Sequence of the first protein:
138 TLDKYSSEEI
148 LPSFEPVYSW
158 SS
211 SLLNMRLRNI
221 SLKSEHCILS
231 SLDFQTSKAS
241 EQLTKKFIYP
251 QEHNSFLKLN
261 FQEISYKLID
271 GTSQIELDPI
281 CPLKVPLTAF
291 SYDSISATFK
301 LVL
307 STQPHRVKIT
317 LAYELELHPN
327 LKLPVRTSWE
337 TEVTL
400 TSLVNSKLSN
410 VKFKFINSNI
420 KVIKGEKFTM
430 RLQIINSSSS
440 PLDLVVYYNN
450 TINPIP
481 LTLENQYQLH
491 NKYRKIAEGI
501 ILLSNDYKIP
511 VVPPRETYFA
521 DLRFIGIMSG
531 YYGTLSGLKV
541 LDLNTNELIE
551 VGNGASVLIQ

The following describes two proteins that form a bound complex.

Sequence of the second protein:
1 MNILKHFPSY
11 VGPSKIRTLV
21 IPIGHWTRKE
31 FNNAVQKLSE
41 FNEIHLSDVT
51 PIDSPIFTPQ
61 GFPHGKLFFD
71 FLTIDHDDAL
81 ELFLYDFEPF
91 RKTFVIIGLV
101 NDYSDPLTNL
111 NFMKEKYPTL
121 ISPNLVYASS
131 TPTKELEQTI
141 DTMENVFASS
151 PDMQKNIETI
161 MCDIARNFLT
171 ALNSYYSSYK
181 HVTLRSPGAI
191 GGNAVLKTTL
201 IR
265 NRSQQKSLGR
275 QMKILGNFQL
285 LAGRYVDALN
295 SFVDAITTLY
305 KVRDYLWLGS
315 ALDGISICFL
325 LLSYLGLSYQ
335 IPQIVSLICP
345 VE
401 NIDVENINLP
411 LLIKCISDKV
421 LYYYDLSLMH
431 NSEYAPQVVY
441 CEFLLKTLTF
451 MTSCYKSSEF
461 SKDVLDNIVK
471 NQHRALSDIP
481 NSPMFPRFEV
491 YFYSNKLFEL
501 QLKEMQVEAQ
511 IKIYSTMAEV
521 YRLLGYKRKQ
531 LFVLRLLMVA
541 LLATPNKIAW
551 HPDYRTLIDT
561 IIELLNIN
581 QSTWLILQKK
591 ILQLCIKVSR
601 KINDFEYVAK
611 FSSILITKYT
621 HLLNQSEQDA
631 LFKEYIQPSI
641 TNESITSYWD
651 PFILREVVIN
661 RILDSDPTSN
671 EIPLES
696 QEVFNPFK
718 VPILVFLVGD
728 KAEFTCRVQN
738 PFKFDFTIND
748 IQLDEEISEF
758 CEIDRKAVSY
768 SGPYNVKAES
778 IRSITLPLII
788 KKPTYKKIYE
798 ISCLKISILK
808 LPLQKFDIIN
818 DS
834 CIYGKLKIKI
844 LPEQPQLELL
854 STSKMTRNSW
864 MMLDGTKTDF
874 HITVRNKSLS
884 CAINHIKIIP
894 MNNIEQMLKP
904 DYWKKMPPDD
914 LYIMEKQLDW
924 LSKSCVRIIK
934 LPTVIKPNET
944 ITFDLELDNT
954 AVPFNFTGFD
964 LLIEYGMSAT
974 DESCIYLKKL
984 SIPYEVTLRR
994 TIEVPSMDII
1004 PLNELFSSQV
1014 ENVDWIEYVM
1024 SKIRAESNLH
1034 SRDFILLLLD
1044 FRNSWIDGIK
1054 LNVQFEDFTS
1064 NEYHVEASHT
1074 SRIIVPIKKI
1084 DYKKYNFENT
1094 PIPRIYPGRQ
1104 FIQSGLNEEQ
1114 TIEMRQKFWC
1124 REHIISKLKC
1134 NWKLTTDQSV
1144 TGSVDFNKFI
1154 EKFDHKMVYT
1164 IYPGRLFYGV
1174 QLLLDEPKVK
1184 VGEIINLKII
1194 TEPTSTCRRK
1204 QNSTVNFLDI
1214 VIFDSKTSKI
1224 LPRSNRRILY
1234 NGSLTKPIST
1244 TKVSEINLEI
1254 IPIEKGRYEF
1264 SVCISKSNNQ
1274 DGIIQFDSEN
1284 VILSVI

Contacts between the two chains:
Residue C1266 in the second protein contacts residue Y487 in the first protein (closest heavy-atom distance 3.7 Å).
Residue N1006 in the second protein contacts residue M528 in the first protein (closest heavy-atom distance 3.2 Å).
Residue N1006 in the second protein is in contact with residue E498 in the first protein (closest heavy-atom distance 3.0 Å).
Residue I1003 in the second protein contacts residue N449 in the first protein (closest heavy-atom distance 3.4 Å).
Residue R1075 in the second protein contacts residue L502 in the first protein (closest heavy-atom distance 3.5 Å).
Residue F1279 in the second protein interacts with residue Q486 in the first protein (closest heavy-atom distance 3.7 Å).
Residue P1004 in the second protein is in contact with residue E498 in the first protein (closest heavy-atom distance 3.5 Å).
Residue V1016 in the second protein is in contact with residue K426 in the first protein (closest heavy-atom distance 4.0 Å).
Residue K1222 in the second protein interacts with residue Q488 in the first protein (closest heavy-atom distance 3.6 Å).
Residue W1018 in the second protein contacts residue I527 in the first protein (closest heavy-atom distance 3.8 Å).
Residue W1018 in the second protein contacts residue I525 in the first protein (closest heavy-atom distance 4.1 Å).
Residue I1019 in the second protein interacts with residue G424 in the first protein (closest heavy-atom distance 4.3 Å).
Residue V1265 in the second protein interacts with residue Y487 in the first protein (closest heavy-atom distance 3.4 Å).
Residue S1221 in the second protein is in contact with residue N491 in the first protein (closest heavy-atom distance 3.8 Å).
Residue I1077 in the second protein is in contact with residue L503 in the first protein (closest heavy-atom distance 3.7 Å).
Residue F1216 in the second protein interacts with residue Q488 in the first protein (closest heavy-atom distance 3.6 Å).
Residue R1075 in the second protein interacts with residue N505 in the first protein (closest heavy-atom distance 3.3 Å).
Residue F1009 in the second protein is in contact with residue G424 in the first protein (closest heavy-atom distance 4.2 Å).
Residue K1159 in the second protein interacts with residue N449 in the first protein (closest heavy-atom distance 3.2 Å).
Residue S1281 in the second protein interacts with residue R494 in the first protein (closest heavy-atom distance 3.7 Å).
Residue F1009 in the second protein interacts with residue K423 in the first protein (closest heavy-atom distance 3.7 Å).
Residue V1214 in the second protein is in contact with residue L483 in the first protein (closest heavy-atom distance 4.2 Å).
Residue R1075 in the second protein interacts with residue L503 in the first protein (closest heavy-atom distance 3.5 Å).
Residue Q1273 in the second protein is in contact with residue L483 in the first protein (closest heavy-atom distance 4.2 Å).
Residue D1280 in the second protein contacts residue Y487 in the first protein (closest heavy-atom distance 3.5 Å).
Residue E1007 in the second protein interacts with residue I527 in the first protein (closest heavy-atom distance 4.4 Å).
Residue F1216 in the second protein is in contact with residue Y487 in the first protein (closest heavy-atom distance 3.4 Å).
Residue S1221 in the second protein contacts residue Q488 in the first protein (closest heavy-atom distance 3.6 Å).
Residue F1279 in the second protein is in contact with residue Y487 in the first protein (closest heavy-atom distance 3.4 Å).
Residue K1159 in the second protein contacts residue T450 in the first protein (closest heavy-atom distance 4.0 Å).
Residue V1013 in the second protein contacts residue E425 in the first protein (closest heavy-atom distance 4.2 Å).
Residue R1075 in the second protein is in contact with residue N449 in the first protein (closest heavy-atom distance 4.4 Å).
Residue D1212 in the second protein is in contact with residue L483 in the first protein (closest heavy-atom distance 3.0 Å).
Residue S1264 in the second protein is in contact with residue Y487 in the first protein (closest heavy-atom distance 2.2 Å).
Residue N1006 in the second protein contacts residue R494 in the first protein (closest heavy-atom distance 3.4 Å).
Residue E1262 in the second protein is in contact with residue R494 in the first protein (closest heavy-atom distance 4.0 Å).
Residue I1223 in the second protein contacts residue E484 in the first protein (closest heavy-atom distance 3.1 Å).
Residue F1279 in the second protein contacts residue H490 in the first protein (closest heavy-atom distance 3.3 Å).
Residue Q1012 in the second protein is in contact with residue I422 in the first protein (closest heavy-atom distance 4.3 Å).
Residue V1013 in the second protein contacts residue K423 in the first protein (closest heavy-atom distance 3.5 Å).
Residue E1007 in the second protein contacts residue K423 in the first protein (closest heavy-atom distance 3.5 Å).
Residue I1003 in the second protein is in contact with residue I501 in the first protein (closest heavy-atom distance 3.2 Å).
Residue V1013 in the second protein interacts with residue G424 in the first protein (closest heavy-atom distance 3.2 Å).
Residue I1077 in the second protein interacts with residue I501 in the first protein (closest heavy-atom distance 3.7 Å).
Residue D1001 in the second protein contacts residue N449 in the first protein (closest heavy-atom distance 3.5 Å).
Residue I1223 in the second protein interacts with residue Q488 in the first protein (closest heavy-atom distance 3.3 Å).
Residue V1214 in the second protein interacts with residue Y487 in the first protein (closest heavy-atom distance 3.6 Å).
Residue F1216 in the second protein is in contact with residue N491 in the first protein (closest heavy-atom distance 3.3 Å).
Residue F1009 in the second protein is in contact with residue I527 in the first protein (closest heavy-atom distance 4.1 Å).
Residue F1279 in the second protein is in contact with residue I454 in the first protein (closest heavy-atom distance 4.0 Å).
Residue I1276 in the second protein contacts residue Q486 in the first protein (closest heavy-atom distance 3.3 Å).
Residue N1283 in the second protein is in contact with residue R494 in the first protein (closest heavy-atom distance 4.2 Å).
Residue Q1273 in the second protein interacts with residue T482 in the first protein (closest heavy-atom distance 4.2 Å).
Residue E1007 in the second protein is in contact with residue S529 in the first protein (closest heavy-atom distance 3.1 Å).
Residue S1221 in the second protein contacts residue K495 in the first protein (closest heavy-atom distance 4.2 Å).
Residue L1008 in the second protein interacts with residue K423 in the first protein (closest heavy-atom distance 3.2 Å).
Residue E1262 in the second protein interacts with residue N491 in the first protein (closest heavy-atom distance 3.8 Å).
Residue S1268 in the second protein interacts with residue L483 in the first protein (closest heavy-atom distance 4.4 Å).
Residue E1007 in the second protein is in contact with residue M528 in the first protein (closest heavy-atom distance 4.1 Å).
Residue F1009 in the second protein contacts residue G526 in the first protein (closest heavy-atom distance 4.4 Å).